Sequence of the second protein:
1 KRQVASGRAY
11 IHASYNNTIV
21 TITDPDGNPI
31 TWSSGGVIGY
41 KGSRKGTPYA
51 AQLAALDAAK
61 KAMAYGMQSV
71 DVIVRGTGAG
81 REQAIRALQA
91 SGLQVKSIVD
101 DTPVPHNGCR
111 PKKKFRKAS

Sequence of the first protein:
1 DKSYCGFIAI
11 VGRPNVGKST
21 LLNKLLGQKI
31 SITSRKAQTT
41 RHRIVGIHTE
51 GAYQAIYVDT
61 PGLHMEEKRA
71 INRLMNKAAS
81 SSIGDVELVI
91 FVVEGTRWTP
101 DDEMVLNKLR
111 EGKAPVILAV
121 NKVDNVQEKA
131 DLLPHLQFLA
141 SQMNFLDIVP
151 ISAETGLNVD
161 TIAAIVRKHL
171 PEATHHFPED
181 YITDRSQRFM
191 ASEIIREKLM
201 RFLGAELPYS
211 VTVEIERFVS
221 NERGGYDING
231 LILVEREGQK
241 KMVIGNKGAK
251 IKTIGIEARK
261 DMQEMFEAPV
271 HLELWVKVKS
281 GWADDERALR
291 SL

Interface contacts:
Residue P269 in the first protein is in contact with residue E82 in the second protein (closest heavy-atom distance 4.7 Å).
Residue A268 in the first protein is in contact with residue E82 in the second protein (closest heavy-atom distance 2.9 Å).
Residue P269 in the first protein interacts with residue G80 in the second protein (closest heavy-atom distance 4.5 Å).

These two protein chains interact to form a complex.